Sequence of protein 1:
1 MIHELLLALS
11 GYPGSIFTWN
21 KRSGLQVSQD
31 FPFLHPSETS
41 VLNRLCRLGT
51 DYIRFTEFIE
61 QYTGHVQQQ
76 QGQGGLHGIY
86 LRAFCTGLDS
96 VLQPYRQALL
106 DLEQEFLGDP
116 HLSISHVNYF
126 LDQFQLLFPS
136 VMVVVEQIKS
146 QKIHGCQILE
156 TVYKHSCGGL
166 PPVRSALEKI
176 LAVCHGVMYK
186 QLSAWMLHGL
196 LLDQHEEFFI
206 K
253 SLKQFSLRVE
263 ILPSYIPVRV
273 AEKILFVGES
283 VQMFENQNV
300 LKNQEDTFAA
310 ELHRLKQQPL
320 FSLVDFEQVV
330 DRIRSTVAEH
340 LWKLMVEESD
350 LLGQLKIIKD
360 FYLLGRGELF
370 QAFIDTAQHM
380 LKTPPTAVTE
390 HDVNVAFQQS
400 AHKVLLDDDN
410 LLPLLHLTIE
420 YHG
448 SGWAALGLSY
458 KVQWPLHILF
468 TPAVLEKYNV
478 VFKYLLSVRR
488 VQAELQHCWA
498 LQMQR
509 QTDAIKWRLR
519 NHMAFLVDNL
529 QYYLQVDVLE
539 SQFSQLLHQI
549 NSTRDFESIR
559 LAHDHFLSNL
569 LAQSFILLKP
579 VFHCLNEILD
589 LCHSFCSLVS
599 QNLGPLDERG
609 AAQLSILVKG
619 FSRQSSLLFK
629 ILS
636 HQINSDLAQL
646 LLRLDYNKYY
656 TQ

Sequence of protein 2:
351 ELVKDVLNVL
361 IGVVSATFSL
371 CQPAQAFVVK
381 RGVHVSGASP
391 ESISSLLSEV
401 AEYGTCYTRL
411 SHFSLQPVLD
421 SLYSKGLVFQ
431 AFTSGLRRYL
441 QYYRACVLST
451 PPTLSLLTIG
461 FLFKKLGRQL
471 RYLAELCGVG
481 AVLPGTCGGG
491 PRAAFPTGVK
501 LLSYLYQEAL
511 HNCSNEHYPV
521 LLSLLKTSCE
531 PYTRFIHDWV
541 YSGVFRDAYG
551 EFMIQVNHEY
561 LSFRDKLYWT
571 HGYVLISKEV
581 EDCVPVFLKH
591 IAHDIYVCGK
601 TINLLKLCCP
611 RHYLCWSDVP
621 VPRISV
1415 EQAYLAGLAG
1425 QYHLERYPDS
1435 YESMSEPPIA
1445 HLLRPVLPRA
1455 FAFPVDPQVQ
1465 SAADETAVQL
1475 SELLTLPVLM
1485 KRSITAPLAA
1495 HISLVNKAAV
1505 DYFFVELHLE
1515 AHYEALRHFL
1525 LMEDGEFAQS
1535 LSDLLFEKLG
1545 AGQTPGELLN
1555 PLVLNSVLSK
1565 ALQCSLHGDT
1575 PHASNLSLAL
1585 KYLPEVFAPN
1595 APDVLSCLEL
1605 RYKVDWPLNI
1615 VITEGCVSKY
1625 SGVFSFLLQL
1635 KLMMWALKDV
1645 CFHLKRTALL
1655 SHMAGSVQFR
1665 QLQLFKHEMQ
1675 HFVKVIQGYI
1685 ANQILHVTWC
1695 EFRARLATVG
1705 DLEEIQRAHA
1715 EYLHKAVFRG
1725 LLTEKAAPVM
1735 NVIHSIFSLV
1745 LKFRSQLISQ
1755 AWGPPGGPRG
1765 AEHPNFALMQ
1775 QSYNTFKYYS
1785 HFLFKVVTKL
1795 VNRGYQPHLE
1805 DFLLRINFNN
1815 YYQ

Residue-level contacts at the interface:
Residue P1481 in protein 2 is in contact with residue L197 in protein 1 (closest heavy-atom distance 4.4 Å).
Residue S1475 in protein 2 contacts residue H312 in protein 1 (closest heavy-atom distance 4.0 Å).
Residue F461 in protein 2 is in contact with residue R101 in protein 1 (closest heavy-atom distance 3.4 Å).
Residue E1476 in protein 2 is in contact with residue K315 in protein 1 (closest heavy-atom distance 3.8 Å).
Residue N1796 in protein 2 contacts residue H390 in protein 1 (closest heavy-atom distance 3.1 Å).
Residue N515 in protein 2 contacts residue R87 in protein 1 (closest heavy-atom distance 4.2 Å).
Residue E508 in protein 2 interacts with residue Q69 in protein 1 (closest heavy-atom distance 4.3 Å).
Residue E508 in protein 2 contacts residue Q67 in protein 1 (closest heavy-atom distance 2.7 Å).
Residue L1483 in protein 2 is in contact with residue L195 in protein 1 (closest heavy-atom distance 4.5 Å).
Residue S514 in protein 2 is in contact with residue I84 in protein 1 (closest heavy-atom distance 2.7 Å).
Residue K464 in protein 2 interacts with residue Y12 in protein 1 (closest heavy-atom distance 2.9 Å).
Residue F461 in protein 2 interacts with residue S10 in protein 1 (closest heavy-atom distance 3.5 Å).
Residue L476 in protein 2 contacts residue Q67 in protein 1 (closest heavy-atom distance 3.1 Å).
Residue L457 in protein 2 contacts residue L6 in protein 1 (closest heavy-atom distance 4.3 Å).
Residue L396 in protein 2 is in contact with residue Y12 in protein 1 (closest heavy-atom distance 3.5 Å).
Residue S455 in protein 2 is in contact with residue E108 in protein 1 (closest heavy-atom distance 4.1 Å).
Residue S395 in protein 2 contacts residue Y12 in protein 1 (closest heavy-atom distance 3.6 Å).
Residue E1476 in protein 2 is in contact with residue H312 in protein 1 (closest heavy-atom distance 3.7 Å).
Residue L1480 in protein 2 interacts with residue E304 in protein 1 (closest heavy-atom distance 4.4 Å).
Residue L510 in protein 2 is in contact with residue L197 in protein 1 (closest heavy-atom distance 3.8 Å).
Residue E475 in protein 2 interacts with residue G64 in protein 1 (closest heavy-atom distance 3.7 Å).
Residue L1480 in protein 2 interacts with residue H193 in protein 1 (closest heavy-atom distance 4.0 Å).
Residue T1479 in protein 2 is in contact with residue A308 in protein 1 (closest heavy-atom distance 2.9 Å).
Residue E1476 in protein 2 contacts residue K185 in protein 1 (closest heavy-atom distance 2.4 Å).
Residue H511 in protein 2 contacts residue Q68 in protein 1 (closest heavy-atom distance 3.2 Å).
Residue P390 in protein 2 contacts residue E4 in protein 1 (closest heavy-atom distance 3.6 Å).
Residue T458 in protein 2 is in contact with residue L105 in protein 1 (closest heavy-atom distance 3.3 Å).
Residue F461 in protein 2 contacts residue L105 in protein 1 (closest heavy-atom distance 3.4 Å).
Residue S392 in protein 2 interacts with residue P13 in protein 1 (closest heavy-atom distance 2.8 Å).
Residue H511 in protein 2 interacts with residue I84 in protein 1 (closest heavy-atom distance 3.4 Å).
Residue T1479 in protein 2 interacts with residue A309 in protein 1 (closest heavy-atom distance 4.3 Å).
Residue E475 in protein 2 contacts residue Q67 in protein 1 (closest heavy-atom distance 3.5 Å).
Residue L1483 in protein 2 contacts residue L197 in protein 1 (closest heavy-atom distance 4.0 Å).
Residue N512 in protein 2 interacts with residue R87 in protein 1 (closest heavy-atom distance 4.0 Å).
Residue F461 in protein 2 is in contact with residue Y52 in protein 1 (closest heavy-atom distance 4.1 Å).
Residue P1481 in protein 2 is in contact with residue S188 in protein 1 (closest heavy-atom distance 4.5 Å).
Residue L457 in protein 2 contacts residue H3 in protein 1 (closest heavy-atom distance 3.8 Å).
Residue L457 in protein 2 is in contact with residue S10 in protein 1 (closest heavy-atom distance 3.8 Å).
Residue Y472 in protein 2 interacts with residue Q67 in protein 1 (closest heavy-atom distance 3.0 Å).
Residue E399 in protein 2 contacts residue Y12 in protein 1 (closest heavy-atom distance 3.5 Å).
Residue S392 in protein 2 is in contact with residue L7 in protein 1 (closest heavy-atom distance 4.1 Å).
Residue N515 in protein 2 contacts residue T91 in protein 1 (closest heavy-atom distance 3.9 Å).
Residue S514 in protein 2 interacts with residue V182 in protein 1 (closest heavy-atom distance 3.6 Å).
Residue P1481 in protein 2 contacts residue H193 in protein 1 (closest heavy-atom distance 3.7 Å).
Residue V1795 in protein 2 is in contact with residue H390 in protein 1 (closest heavy-atom distance 4.5 Å).
Residue E516 in protein 2 is in contact with residue T91 in protein 1 (closest heavy-atom distance 2.6 Å).
Residue C513 in protein 2 is in contact with residue K185 in protein 1 (closest heavy-atom distance 4.3 Å).
Residue E475 in protein 2 is in contact with residue V66 in protein 1 (closest heavy-atom distance 4.3 Å).
Residue M1484 in protein 2 is in contact with residue H193 in protein 1 (closest heavy-atom distance 3.2 Å).
Residue Y504 in protein 2 interacts with residue Q67 in protein 1 (closest heavy-atom distance 4.5 Å).
Residue E508 in protein 2 interacts with residue Q68 in protein 1 (closest heavy-atom distance 4.3 Å).
Residue L396 in protein 2 interacts with residue L7 in protein 1 (closest heavy-atom distance 4.3 Å).
Residue L457 in protein 2 interacts with residue L105 in protein 1 (closest heavy-atom distance 4.3 Å).
Residue S392 in protein 2 interacts with residue Y12 in protein 1 (closest heavy-atom distance 2.9 Å).
Residue L457 in protein 2 contacts residue L7 in protein 1 (closest heavy-atom distance 3.8 Å).
Residue N1796 in protein 2 interacts with residue D391 in protein 1 (closest heavy-atom distance 3.9 Å).
Residue F461 in protein 2 is in contact with residue Y12 in protein 1 (closest heavy-atom distance 3.9 Å).
Residue S514 in protein 2 is in contact with residue K185 in protein 1 (closest heavy-atom distance 4.0 Å).
Residue P1481 in protein 2 interacts with residue A189 in protein 1 (closest heavy-atom distance 4.3 Å).
Residue E475 in protein 2 contacts residue H65 in protein 1 (closest heavy-atom distance 3.1 Å).

These two protein chains interact to form a complex.